Sequence of protein 2:
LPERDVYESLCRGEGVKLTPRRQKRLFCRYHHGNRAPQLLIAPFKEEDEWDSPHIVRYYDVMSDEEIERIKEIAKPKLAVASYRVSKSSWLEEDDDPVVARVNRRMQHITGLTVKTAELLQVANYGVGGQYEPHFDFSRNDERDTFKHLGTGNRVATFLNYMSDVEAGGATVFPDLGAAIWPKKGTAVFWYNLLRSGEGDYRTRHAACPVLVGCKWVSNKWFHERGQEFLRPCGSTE

Sequence of protein 1:
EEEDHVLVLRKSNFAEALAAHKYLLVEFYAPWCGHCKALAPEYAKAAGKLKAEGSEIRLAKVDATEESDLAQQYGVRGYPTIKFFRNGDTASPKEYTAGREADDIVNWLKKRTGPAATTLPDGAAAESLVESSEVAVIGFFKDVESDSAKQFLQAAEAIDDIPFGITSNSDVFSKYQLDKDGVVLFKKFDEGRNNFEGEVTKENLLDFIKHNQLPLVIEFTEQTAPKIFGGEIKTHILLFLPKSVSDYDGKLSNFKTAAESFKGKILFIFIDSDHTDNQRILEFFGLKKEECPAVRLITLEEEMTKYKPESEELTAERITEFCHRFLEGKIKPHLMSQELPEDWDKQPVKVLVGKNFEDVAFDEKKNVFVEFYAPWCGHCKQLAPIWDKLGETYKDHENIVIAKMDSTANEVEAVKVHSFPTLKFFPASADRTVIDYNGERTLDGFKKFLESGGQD

Interface contacts:
Residue Y100 in protein 1 contacts residue F252 in protein 2 (closest heavy-atom distance 3.1 Å).
Residue H383 in protein 1 contacts residue F37 in protein 2 (closest heavy-atom distance 3.7 Å).
Residue I302 in protein 1 contacts residue I51 in protein 2 (closest heavy-atom distance 3.8 Å).
Residue A102 in protein 1 interacts with residue F252 in protein 2 (closest heavy-atom distance 2.9 Å).
Residue F424 in protein 1 interacts with residue C38 in protein 2 (closest heavy-atom distance 2.8 Å).
Residue H39 in protein 1 contacts residue R254 in protein 2 (closest heavy-atom distance 2.9 Å).
Residue R445 in protein 1 is in contact with residue L36 in protein 2 (closest heavy-atom distance 3.1 Å).
Residue H39 in protein 1 interacts with residue R248 in protein 2 (closest heavy-atom distance 3.8 Å).
Residue S423 in protein 1 interacts with residue F37 in protein 2 (closest heavy-atom distance 3.7 Å).
Residue S423 in protein 1 contacts residue R39 in protein 2 (closest heavy-atom distance 3.8 Å).
Residue C37 in protein 1 is in contact with residue C256 in protein 2 (closest heavy-atom distance 2.0 Å).
Residue S423 in protein 1 is in contact with residue C38 in protein 2 (closest heavy-atom distance 3.3 Å).
Residue R284 in protein 1 is in contact with residue F54 in protein 2 (closest heavy-atom distance 3.3 Å).
Residue R445 in protein 1 contacts residue K34 in protein 2 (closest heavy-atom distance 3.4 Å).
Residue G38 in protein 1 is in contact with residue R248 in protein 2 (closest heavy-atom distance 3.7 Å).
Residue W380 in protein 1 interacts with residue C38 in protein 2 (closest heavy-atom distance 3.6 Å).
Residue P230 in protein 1 is in contact with residue P47 in protein 2 (closest heavy-atom distance 3.8 Å).
Residue H383 in protein 1 contacts residue L36 in protein 2 (closest heavy-atom distance 3.7 Å).
Residue F424 in protein 1 contacts residue F37 in protein 2 (closest heavy-atom distance 3.3 Å).
Residue F233 in protein 1 interacts with residue P47 in protein 2 (closest heavy-atom distance 3.6 Å).
Residue Q386 in protein 1 contacts residue Q33 in protein 2 (closest heavy-atom distance 2.8 Å).
Residue R81 in protein 1 contacts residue C256 in protein 2 (closest heavy-atom distance 3.7 Å).
Residue G82 in protein 1 is in contact with residue C256 in protein 2 (closest heavy-atom distance 3.1 Å).
Residue K41 in protein 1 contacts residue E221 in protein 2 (closest heavy-atom distance 3.1 Å).
Residue H383 in protein 1 is in contact with residue D58 in protein 2 (closest heavy-atom distance 2.6 Å).
Residue Y83 in protein 1 is in contact with residue S258 in protein 2 (closest heavy-atom distance 3.7 Å).
Residue F289 in protein 1 interacts with residue I51 in protein 2 (closest heavy-atom distance 3.6 Å).
Residue T101 in protein 1 is in contact with residue F252 in protein 2 (closest heavy-atom distance 3.5 Å).
Residue G38 in protein 1 is in contact with residue S219 in protein 2 (closest heavy-atom distance 2.9 Å).
Residue E444 in protein 1 is in contact with residue R31 in protein 2 (closest heavy-atom distance 3.4 Å).
Residue H383 in protein 1 interacts with residue E57 in protein 2 (closest heavy-atom distance 3.4 Å).
Residue R445 in protein 1 contacts residue Q33 in protein 2 (closest heavy-atom distance 3.4 Å).
Residue W380 in protein 1 contacts residue Y40 in protein 2 (closest heavy-atom distance 3.2 Å).
Residue W36 in protein 1 interacts with residue G257 in protein 2 (closest heavy-atom distance 3.2 Å).
Residue W36 in protein 1 interacts with residue S219 in protein 2 (closest heavy-atom distance 3.5 Å).
Residue A42 in protein 1 interacts with residue R248 in protein 2 (closest heavy-atom distance 3.5 Å).
Residue T412 in protein 1 contacts residue Y40 in protein 2 (closest heavy-atom distance 3.4 Å).
Residue P230 in protein 1 is in contact with residue Q48 in protein 2 (closest heavy-atom distance 3.6 Å).
Residue H39 in protein 1 interacts with residue E247 in protein 2 (closest heavy-atom distance 3.8 Å).
Residue A229 in protein 1 contacts residue P47 in protein 2 (closest heavy-atom distance 3.8 Å).
Residue E226 in protein 1 contacts residue R127 in protein 2 (closest heavy-atom distance 2.8 Å).
Residue W36 in protein 1 contacts residue T259 in protein 2 (closest heavy-atom distance 3.2 Å).
Residue R284 in protein 1 contacts residue A52 in protein 2 (closest heavy-atom distance 3.2 Å).
Residue Y83 in protein 1 interacts with residue C256 in protein 2 (closest heavy-atom distance 2.9 Å).
Residue H422 in protein 1 interacts with residue R39 in protein 2 (closest heavy-atom distance 3.3 Å).
Residue C37 in protein 1 interacts with residue S219 in protein 2 (closest heavy-atom distance 3.8 Å).
Residue F288 in protein 1 contacts residue P53 in protein 2 (closest heavy-atom distance 3.8 Å).
Residue I285 in protein 1 is in contact with residue A52 in protein 2 (closest heavy-atom distance 3.8 Å).
Residue R104 in protein 1 interacts with residue E251 in protein 2 (closest heavy-atom distance 3.4 Å).
Residue G382 in protein 1 contacts residue E57 in protein 2 (closest heavy-atom distance 3.1 Å).
Residue F288 in protein 1 contacts residue I51 in protein 2 (closest heavy-atom distance 3.2 Å).
Residue W36 in protein 1 interacts with residue S258 in protein 2 (closest heavy-atom distance 3.6 Å).
Residue W380 in protein 1 interacts with residue K55 in protein 2 (closest heavy-atom distance 3.6 Å).
Residue N442 in protein 1 interacts with residue K34 in protein 2 (closest heavy-atom distance 3.1 Å).
Residue E444 in protein 1 is in contact with residue P30 in protein 2 (closest heavy-atom distance 3.4 Å).
Residue R445 in protein 1 contacts residue F37 in protein 2 (closest heavy-atom distance 2.8 Å).
Residue P425 in protein 1 contacts residue F37 in protein 2 (closest heavy-atom distance 3.6 Å).
Residue C381 in protein 1 is in contact with residue C38 in protein 2 (closest heavy-atom distance 2.0 Å).
Residue I285 in protein 1 is in contact with residue I51 in protein 2 (closest heavy-atom distance 3.5 Å).
Residue H39 in protein 1 interacts with residue E251 in protein 2 (closest heavy-atom distance 3.4 Å).

The following describes two proteins that form a bound complex.